Sequence of chain A:
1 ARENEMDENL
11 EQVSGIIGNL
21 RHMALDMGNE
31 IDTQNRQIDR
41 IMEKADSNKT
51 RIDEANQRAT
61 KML

Residue-level contacts at the interface:
Residue F26 in chain B is in contact with residue A24 in chain A (closest heavy-atom distance 4.6 Å).
Residue F26 in chain B interacts with residue L20 in chain A (closest heavy-atom distance 3.9 Å).
Residue L22 in chain B interacts with residue L20 in chain A (closest heavy-atom distance 4.2 Å).
Residue F26 in chain B interacts with residue M23 in chain A (closest heavy-atom distance 4.0 Å).
Residue F26 in chain B interacts with residue M27 in chain A (closest heavy-atom distance 4.0 Å).
Residue L15 in chain B is in contact with residue L10 in chain A (closest heavy-atom distance 4.2 Å).
Residue L22 in chain B interacts with residue I17 in chain A (closest heavy-atom distance 4.2 Å).
Residue M29 in chain B interacts with residue I31 in chain A (closest heavy-atom distance 4.4 Å).
Residue I19 in chain B contacts residue I17 in chain A (closest heavy-atom distance 4.8 Å).
Residue R8 in chain B contacts residue M6 in chain A (closest heavy-atom distance 4.0 Å).
Residue I12 in chain B is in contact with residue L10 in chain A (closest heavy-atom distance 4.8 Å).
Residue V54 in chain B interacts with residue I52 in chain A (closest heavy-atom distance 4.5 Å).
Residue I12 in chain B is in contact with residue M6 in chain A (closest heavy-atom distance 3.9 Å).
Residue M29 in chain B contacts residue M27 in chain A (closest heavy-atom distance 3.5 Å).
Residue I19 in chain B is in contact with residue V13 in chain A (closest heavy-atom distance 3.8 Å).

Sequence of chain B:
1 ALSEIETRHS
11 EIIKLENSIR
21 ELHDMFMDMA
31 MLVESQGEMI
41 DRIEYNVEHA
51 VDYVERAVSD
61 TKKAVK

The following describes two proteins that form a bound complex.